Sequence of chain B:
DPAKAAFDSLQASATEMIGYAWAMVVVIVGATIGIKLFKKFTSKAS

Contacts between the two chains:
Residue F11 in chain A is in contact with residue Y24 in chain B (closest heavy-atom distance 3.8 Å).
Residue V29 in chain A contacts residue I39 in chain B (closest heavy-atom distance 4.2 Å).
Residue I22 in chain A interacts with residue V31 in chain B (closest heavy-atom distance 4.2 Å).
Residue K8 in chain A is in contact with residue Y24 in chain B (closest heavy-atom distance 3.5 Å).
Residue T19 in chain A contacts residue V31 in chain B (closest heavy-atom distance 4.9 Å).
Residue F11 in chain A contacts residue M21 in chain B (closest heavy-atom distance 3.4 Å).
Residue I37 in chain A interacts with residue T46 in chain B (closest heavy-atom distance 3.5 Å).
Residue A18 in chain A contacts residue I32 in chain B (closest heavy-atom distance 4.8 Å).
Residue F11 in chain A interacts with residue M28 in chain B (closest heavy-atom distance 3.6 Å).
Residue V29 in chain A is in contact with residue K43 in chain B (closest heavy-atom distance 4.6 Å).
Residue K44 in chain A contacts residue S50 in chain B (closest heavy-atom distance 4.1 Å).
Residue K40 in chain A is in contact with residue S47 in chain B (closest heavy-atom distance 3.3 Å).
Residue A7 in chain A is in contact with residue M21 in chain B (closest heavy-atom distance 3.9 Å).
Residue I37 in chain A contacts residue S47 in chain B (closest heavy-atom distance 4.4 Å).
Residue V33 in chain A is in contact with residue T46 in chain B (closest heavy-atom distance 3.8 Å).
Residue I37 in chain A interacts with residue S50 in chain B (closest heavy-atom distance 4.2 Å).
Residue V30 in chain A interacts with residue F42 in chain B (closest heavy-atom distance 4.9 Å).
Residue A7 in chain A interacts with residue Y24 in chain B (closest heavy-atom distance 5.0 Å).
Residue V29 in chain A contacts residue F42 in chain B (closest heavy-atom distance 4.7 Å).
Residue Q15 in chain A contacts residue A27 in chain B (closest heavy-atom distance 3.6 Å).
Residue A25 in chain A interacts with residue I39 in chain B (closest heavy-atom distance 4.6 Å).
Residue Q15 in chain A interacts with residue M28 in chain B (closest heavy-atom distance 3.7 Å).
Residue L14 in chain A contacts residue M28 in chain B (closest heavy-atom distance 3.8 Å).
Residue W26 in chain A is in contact with residue I39 in chain B (closest heavy-atom distance 3.9 Å).
Residue K40 in chain A contacts residue S50 in chain B (closest heavy-atom distance 3.7 Å).
Residue V33 in chain A interacts with residue K43 in chain B (closest heavy-atom distance 4.4 Å).
Residue Q15 in chain A interacts with residue V31 in chain B (closest heavy-atom distance 4.5 Å).
Residue W26 in chain A is in contact with residue G38 in chain B (closest heavy-atom distance 4.0 Å).
Residue W26 in chain A is in contact with residue A35 in chain B (closest heavy-atom distance 4.7 Å).
Residue I22 in chain A is in contact with residue I32 in chain B (closest heavy-atom distance 4.4 Å).
Residue W26 in chain A interacts with residue F42 in chain B (closest heavy-atom distance 4.2 Å).
Residue V33 in chain A interacts with residue F42 in chain B (closest heavy-atom distance 4.0 Å).
Residue Q15 in chain A is in contact with residue Y24 in chain B (closest heavy-atom distance 4.9 Å).
Residue I22 in chain A contacts residue A35 in chain B (closest heavy-atom distance 3.5 Å).
Residue L41 in chain A contacts residue S50 in chain B (closest heavy-atom distance 3.3 Å).
Residue F11 in chain A is in contact with residue A25 in chain B (closest heavy-atom distance 4.1 Å).

This data describes a binding interaction between two proteins.

Sequence of chain A:
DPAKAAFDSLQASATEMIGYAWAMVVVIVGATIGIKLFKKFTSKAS